This data describes a binding interaction between two proteins.

Sequence of chain A:
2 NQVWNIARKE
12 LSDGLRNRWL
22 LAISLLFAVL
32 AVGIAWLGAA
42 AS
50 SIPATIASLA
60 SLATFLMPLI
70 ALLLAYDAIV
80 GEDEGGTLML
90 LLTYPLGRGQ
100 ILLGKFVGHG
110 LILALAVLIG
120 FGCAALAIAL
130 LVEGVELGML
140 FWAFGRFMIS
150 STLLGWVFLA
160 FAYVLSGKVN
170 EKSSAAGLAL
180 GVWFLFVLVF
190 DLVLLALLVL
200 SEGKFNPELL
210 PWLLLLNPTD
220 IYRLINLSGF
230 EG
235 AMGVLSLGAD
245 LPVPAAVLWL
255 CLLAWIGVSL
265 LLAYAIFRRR

Sequence of chain B:
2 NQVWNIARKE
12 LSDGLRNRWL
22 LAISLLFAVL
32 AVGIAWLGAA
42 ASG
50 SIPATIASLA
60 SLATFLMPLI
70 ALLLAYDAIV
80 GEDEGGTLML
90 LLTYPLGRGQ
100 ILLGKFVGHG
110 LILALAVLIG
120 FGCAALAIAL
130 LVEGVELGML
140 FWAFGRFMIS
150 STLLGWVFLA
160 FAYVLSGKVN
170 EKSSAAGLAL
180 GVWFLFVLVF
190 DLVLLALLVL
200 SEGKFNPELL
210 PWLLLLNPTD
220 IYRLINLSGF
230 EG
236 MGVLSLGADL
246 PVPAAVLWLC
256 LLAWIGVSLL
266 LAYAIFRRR

Interface contacts:
Residue A175 in chain A contacts residue W20 in chain B (closest heavy-atom distance 4.0 Å).
Residue G176 in chain A is in contact with residue W20 in chain B (closest heavy-atom distance 4.1 Å).
Residue W20 in chain A contacts residue G176 in chain B (closest heavy-atom distance 4.0 Å).
Residue W20 in chain A contacts residue A175 in chain B (closest heavy-atom distance 4.0 Å).
Residue W20 in chain A interacts with residue S172 in chain B (closest heavy-atom distance 4.3 Å).
Residue W20 in chain A contacts residue L179 in chain B (closest heavy-atom distance 4.0 Å).
Residue S172 in chain A contacts residue W20 in chain B (closest heavy-atom distance 4.2 Å).